Sequence of protein 2:
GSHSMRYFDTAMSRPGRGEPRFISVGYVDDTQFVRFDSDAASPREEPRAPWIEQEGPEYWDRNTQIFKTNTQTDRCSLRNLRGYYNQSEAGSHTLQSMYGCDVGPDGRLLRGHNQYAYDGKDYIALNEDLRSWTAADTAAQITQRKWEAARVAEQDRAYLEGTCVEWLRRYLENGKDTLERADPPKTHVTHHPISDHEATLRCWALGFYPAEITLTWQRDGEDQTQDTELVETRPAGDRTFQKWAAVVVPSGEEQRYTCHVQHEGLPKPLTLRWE

Contacts between the two chains:
Residue Y123 in protein 2 interacts with residue L12 in protein 1 (closest heavy-atom distance 3.6 Å).
Residue W147 in protein 2 is in contact with residue Y10 in protein 1 (closest heavy-atom distance 3.4 Å).
Residue W167 in protein 2 is in contact with residue A5 in protein 1 (closest heavy-atom distance 3.7 Å).
Residue Y116 in protein 2 is in contact with residue K9 in protein 1 (closest heavy-atom distance 4.1 Å).
Residue L81 in protein 2 interacts with residue L12 in protein 1 (closest heavy-atom distance 4.1 Å).
Residue D156 in protein 2 interacts with residue Y10 in protein 1 (closest heavy-atom distance 3.9 Å).
Residue K146 in protein 2 is in contact with residue C11 in protein 1 (closest heavy-atom distance 3.9 Å).
Residue N63 in protein 2 is in contact with residue A5 in protein 1 (closest heavy-atom distance 3.1 Å).
Residue Y159 in protein 2 interacts with residue A6 in protein 1 (closest heavy-atom distance 3.8 Å).
Residue T143 in protein 2 is in contact with residue L12 in protein 1 (closest heavy-atom distance 2.7 Å).
Residue Q155 in protein 2 is in contact with residue Y10 in protein 1 (closest heavy-atom distance 3.3 Å).
Residue Y59 in protein 2 contacts residue A5 in protein 1 (closest heavy-atom distance 3.6 Å).
Residue S77 in protein 2 interacts with residue Y10 in protein 1 (closest heavy-atom distance 4.2 Å).
Residue T163 in protein 2 is in contact with residue A4 in protein 1 (closest heavy-atom distance 3.2 Å).
Residue N114 in protein 2 interacts with residue K7 in protein 1 (closest heavy-atom distance 3.8 Å).
Residue T163 in protein 2 is in contact with residue A5 in protein 1 (closest heavy-atom distance 4.1 Å).
Residue I124 in protein 2 contacts residue L12 in protein 1 (closest heavy-atom distance 5.0 Å).
Residue Y7 in protein 2 is in contact with residue A6 in protein 1 (closest heavy-atom distance 3.7 Å).
Residue W167 in protein 2 interacts with residue A4 in protein 1 (closest heavy-atom distance 4.0 Å).
Residue Y99 in protein 2 is in contact with residue K7 in protein 1 (closest heavy-atom distance 3.6 Å).
Residue S97 in protein 2 is in contact with residue K9 in protein 1 (closest heavy-atom distance 2.9 Å).
Residue D156 in protein 2 is in contact with residue K8 in protein 1 (closest heavy-atom distance 4.5 Å).
Residue Y159 in protein 2 contacts residue K7 in protein 1 (closest heavy-atom distance 3.5 Å).
Residue D74 in protein 2 is in contact with residue K9 in protein 1 (closest heavy-atom distance 2.9 Å).
Residue Y171 in protein 2 is in contact with residue A5 in protein 1 (closest heavy-atom distance 3.3 Å).
Residue D9 in protein 2 interacts with residue K9 in protein 1 (closest heavy-atom distance 3.0 Å).
Residue F22 in protein 2 contacts residue K9 in protein 1 (closest heavy-atom distance 3.9 Å).
Residue Y159 in protein 2 is in contact with residue A4 in protein 1 (closest heavy-atom distance 4.7 Å).
Residue I66 in protein 2 is in contact with residue K8 in protein 1 (closest heavy-atom distance 4.2 Å).
Residue F67 in protein 2 interacts with residue A6 in protein 1 (closest heavy-atom distance 3.6 Å).
Residue N70 in protein 2 is in contact with residue K7 in protein 1 (closest heavy-atom distance 2.8 Å).
Residue I66 in protein 2 interacts with residue K7 in protein 1 (closest heavy-atom distance 3.4 Å).
Residue N70 in protein 2 interacts with residue K8 in protein 1 (closest heavy-atom distance 4.0 Å).
Residue N80 in protein 2 interacts with residue L12 in protein 1 (closest heavy-atom distance 2.9 Å).
Residue N70 in protein 2 is in contact with residue K9 in protein 1 (closest heavy-atom distance 3.0 Å).
Residue T73 in protein 2 is in contact with residue Y10 in protein 1 (closest heavy-atom distance 3.5 Å).
Residue N63 in protein 2 interacts with residue A6 in protein 1 (closest heavy-atom distance 3.0 Å).
Residue N80 in protein 2 contacts residue C11 in protein 1 (closest heavy-atom distance 3.0 Å).
Residue Y99 in protein 2 interacts with residue K9 in protein 1 (closest heavy-atom distance 4.0 Å).
Residue S77 in protein 2 interacts with residue L12 in protein 1 (closest heavy-atom distance 3.0 Å).
Residue W147 in protein 2 is in contact with residue C11 in protein 1 (closest heavy-atom distance 2.9 Å).
Residue I66 in protein 2 interacts with residue A4 in protein 1 (closest heavy-atom distance 3.4 Å).
Residue I66 in protein 2 contacts residue A6 in protein 1 (closest heavy-atom distance 3.8 Å).
Residue Y116 in protein 2 is in contact with residue K7 in protein 1 (closest heavy-atom distance 4.3 Å).
Residue Y7 in protein 2 interacts with residue A5 in protein 1 (closest heavy-atom distance 3.8 Å).
Residue Y116 in protein 2 interacts with residue L12 in protein 1 (closest heavy-atom distance 4.2 Å).
Residue Y159 in protein 2 contacts residue A5 in protein 1 (closest heavy-atom distance 2.6 Å).
Residue T73 in protein 2 interacts with residue K9 in protein 1 (closest heavy-atom distance 3.7 Å).
Residue K146 in protein 2 is in contact with residue L12 in protein 1 (closest heavy-atom distance 3.0 Å).
Residue N63 in protein 2 interacts with residue A4 in protein 1 (closest heavy-atom distance 3.2 Å).
Residue R62 in protein 2 interacts with residue A4 in protein 1 (closest heavy-atom distance 3.6 Å).
Residue Y84 in protein 2 is in contact with residue L12 in protein 1 (closest heavy-atom distance 2.7 Å).
Residue Y7 in protein 2 interacts with residue K7 in protein 1 (closest heavy-atom distance 4.8 Å).
Residue S77 in protein 2 contacts residue C11 in protein 1 (closest heavy-atom distance 3.4 Å).
Residue V152 in protein 2 is in contact with residue Y10 in protein 1 (closest heavy-atom distance 3.6 Å).
Residue L95 in protein 2 is in contact with residue L12 in protein 1 (closest heavy-atom distance 3.8 Å).
Residue D156 in protein 2 contacts residue K7 in protein 1 (closest heavy-atom distance 2.7 Å).
Residue C76 in protein 2 is in contact with residue C11 in protein 1 (closest heavy-atom distance 2.1 Å).
Residue W147 in protein 2 is in contact with residue L12 in protein 1 (closest heavy-atom distance 3.8 Å).
Residue T73 in protein 2 is in contact with residue C11 in protein 1 (closest heavy-atom distance 3.4 Å).

This data describes a binding interaction between two proteins.

Sequence of protein 1:
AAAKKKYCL